These two protein chains interact to form a complex.

Sequence of the first protein:
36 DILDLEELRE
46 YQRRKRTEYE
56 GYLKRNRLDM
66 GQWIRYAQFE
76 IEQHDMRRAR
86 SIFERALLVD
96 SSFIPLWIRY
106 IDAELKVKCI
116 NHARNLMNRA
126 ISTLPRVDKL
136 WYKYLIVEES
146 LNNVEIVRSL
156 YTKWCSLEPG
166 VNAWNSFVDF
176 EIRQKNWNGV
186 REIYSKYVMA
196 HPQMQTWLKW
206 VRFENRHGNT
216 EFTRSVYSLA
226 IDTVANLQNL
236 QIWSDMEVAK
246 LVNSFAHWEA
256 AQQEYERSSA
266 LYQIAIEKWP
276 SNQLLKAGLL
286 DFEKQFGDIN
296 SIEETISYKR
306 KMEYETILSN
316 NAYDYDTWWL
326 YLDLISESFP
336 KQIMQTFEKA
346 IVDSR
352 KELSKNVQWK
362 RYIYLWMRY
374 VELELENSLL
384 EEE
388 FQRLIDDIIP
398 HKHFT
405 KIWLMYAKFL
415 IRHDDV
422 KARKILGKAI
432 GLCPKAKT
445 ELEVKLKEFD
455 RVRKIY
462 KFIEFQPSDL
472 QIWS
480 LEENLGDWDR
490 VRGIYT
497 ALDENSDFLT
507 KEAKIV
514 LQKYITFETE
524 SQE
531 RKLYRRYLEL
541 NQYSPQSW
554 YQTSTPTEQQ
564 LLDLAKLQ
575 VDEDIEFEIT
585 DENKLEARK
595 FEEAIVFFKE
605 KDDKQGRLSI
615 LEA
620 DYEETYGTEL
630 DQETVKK

Sequence of the second protein:
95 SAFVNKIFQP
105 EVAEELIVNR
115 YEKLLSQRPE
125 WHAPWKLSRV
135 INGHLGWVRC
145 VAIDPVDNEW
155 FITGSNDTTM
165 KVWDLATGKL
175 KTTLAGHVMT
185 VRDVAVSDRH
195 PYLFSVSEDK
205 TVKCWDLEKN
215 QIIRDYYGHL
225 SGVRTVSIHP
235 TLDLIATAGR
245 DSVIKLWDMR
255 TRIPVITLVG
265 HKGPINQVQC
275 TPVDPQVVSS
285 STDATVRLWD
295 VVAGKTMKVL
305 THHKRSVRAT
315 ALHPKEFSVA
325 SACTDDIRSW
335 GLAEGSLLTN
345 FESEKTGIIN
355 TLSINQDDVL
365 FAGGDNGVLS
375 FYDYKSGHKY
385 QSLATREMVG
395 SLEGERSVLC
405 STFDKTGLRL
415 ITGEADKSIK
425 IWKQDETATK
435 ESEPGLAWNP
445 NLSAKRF

Interface contacts:
Residue L235 in the first protein is in contact with residue E116 in the second protein (closest heavy-atom distance 4.1 Å).
Residue Q236 in the first protein contacts residue Y115 in the second protein (closest heavy-atom distance 4.1 Å).
Residue M194 in the first protein interacts with residue L110 in the second protein (closest heavy-atom distance 3.3 Å).
Residue L235 in the first protein contacts residue V112 in the second protein (closest heavy-atom distance 3.3 Å).
Residue I237 in the first protein contacts residue V112 in the second protein (closest heavy-atom distance 4.7 Å).
Residue T228 in the first protein interacts with residue F102 in the second protein (closest heavy-atom distance 3.9 Å).
Residue N234 in the first protein contacts residue L119 in the second protein (closest heavy-atom distance 4.4 Å).
Residue E163 in the first protein contacts residue I111 in the second protein (closest heavy-atom distance 4.5 Å).
Residue V193 in the first protein interacts with residue F102 in the second protein (closest heavy-atom distance 3.7 Å).
Residue L93 in the first protein is in contact with residue K266 in the second protein (closest heavy-atom distance 3.5 Å).
Residue K191 in the first protein is in contact with residue E105 in the second protein (closest heavy-atom distance 4.5 Å).
Residue L235 in the first protein interacts with residue Y115 in the second protein (closest heavy-atom distance 3.3 Å).
Residue M194 in the first protein contacts residue V112 in the second protein (closest heavy-atom distance 4.8 Å).
Residue V94 in the first protein interacts with residue K266 in the second protein (closest heavy-atom distance 4.9 Å).
Residue P197 in the first protein is in contact with residue V112 in the second protein (closest heavy-atom distance 4.1 Å).
Residue L232 in the first protein contacts residue V98 in the second protein (closest heavy-atom distance 3.9 Å).
Residue N231 in the first protein interacts with residue V98 in the second protein (closest heavy-atom distance 4.3 Å).
Residue P197 in the first protein is in contact with residue I111 in the second protein (closest heavy-atom distance 3.1 Å).
Residue E163 in the first protein contacts residue R114 in the second protein (closest heavy-atom distance 3.0 Å).
Residue L232 in the first protein contacts residue S95 in the second protein (closest heavy-atom distance 4.3 Å).
Residue I237 in the first protein interacts with residue Y115 in the second protein (closest heavy-atom distance 3.2 Å).
Residue M194 in the first protein contacts residue I111 in the second protein (closest heavy-atom distance 2.7 Å).
Residue D227 in the first protein contacts residue F97 in the second protein (closest heavy-atom distance 3.8 Å).
Residue S190 in the first protein is in contact with residue F102 in the second protein (closest heavy-atom distance 3.6 Å).
Residue L232 in the first protein is in contact with residue V112 in the second protein (closest heavy-atom distance 3.5 Å).
Residue E163 in the first protein contacts residue L110 in the second protein (closest heavy-atom distance 5.0 Å).
Residue I237 in the first protein contacts residue L446 in the second protein (closest heavy-atom distance 2.5 Å).
Residue N231 in the first protein interacts with residue S95 in the second protein (closest heavy-atom distance 4.2 Å).
Residue T228 in the first protein contacts residue F97 in the second protein (closest heavy-atom distance 3.9 Å).
Residue L235 in the first protein contacts residue L119 in the second protein (closest heavy-atom distance 3.5 Å).
Residue M194 in the first protein is in contact with residue V98 in the second protein (closest heavy-atom distance 4.3 Å).
Residue L224 in the first protein contacts residue F97 in the second protein (closest heavy-atom distance 4.5 Å).
Residue H196 in the first protein is in contact with residue I111 in the second protein (closest heavy-atom distance 4.6 Å).
Residue N231 in the first protein contacts residue F97 in the second protein (closest heavy-atom distance 2.6 Å).
Residue A195 in the first protein is in contact with residue I111 in the second protein (closest heavy-atom distance 3.8 Å).
Residue L224 in the first protein interacts with residue I101 in the second protein (closest heavy-atom distance 3.2 Å).
Residue L224 in the first protein interacts with residue F102 in the second protein (closest heavy-atom distance 3.2 Å).
Residue E163 in the first protein is in contact with residue E109 in the second protein (closest heavy-atom distance 3.4 Å).
Residue M194 in the first protein interacts with residue F102 in the second protein (closest heavy-atom distance 3.2 Å).
Residue P197 in the first protein contacts residue L446 in the second protein (closest heavy-atom distance 4.4 Å).
Residue W202 in the first protein is in contact with residue F102 in the second protein (closest heavy-atom distance 3.2 Å).